The following describes two proteins that form a bound complex.

Contacts between the two chains:
Residue F87 in the first protein interacts with residue A38 in the second protein (closest heavy-atom distance 3.6 Å).
Residue R113 in the first protein is in contact with residue D21 in the second protein (closest heavy-atom distance 3.2 Å).
Residue T88 in the first protein interacts with residue Y37 in the second protein (closest heavy-atom distance 3.0 Å).
Residue I18 in the first protein interacts with residue T17 in the second protein (closest heavy-atom distance 3.1 Å).
Residue G49 in the first protein contacts residue V23 in the second protein (closest heavy-atom distance 3.8 Å).
Residue T115 in the first protein interacts with residue S117 in the second protein (closest heavy-atom distance 4.2 Å).
Residue Y46 in the first protein is in contact with residue S117 in the second protein (closest heavy-atom distance 2.9 Å).
Residue F87 in the first protein contacts residue Y37 in the second protein (closest heavy-atom distance 4.0 Å).
Residue S86 in the first protein contacts residue I36 in the second protein (closest heavy-atom distance 3.4 Å).
Residue S86 in the first protein contacts residue I25 in the second protein (closest heavy-atom distance 4.1 Å).
Residue R90 in the first protein contacts residue L116 in the second protein (closest heavy-atom distance 3.2 Å).
Residue S86 in the first protein is in contact with residue A38 in the second protein (closest heavy-atom distance 3.7 Å).
Residue S48 in the first protein interacts with residue Y114 in the second protein (closest heavy-atom distance 4.7 Å).
Residue Y50 in the first protein interacts with residue C24 in the second protein (closest heavy-atom distance 3.9 Å).
Residue R90 in the first protein interacts with residue N40 in the second protein (closest heavy-atom distance 3.5 Å).
Residue S84 in the first protein interacts with residue D26 in the second protein (closest heavy-atom distance 3.5 Å).
Residue A85 in the first protein contacts residue I25 in the second protein (closest heavy-atom distance 4.2 Å).
Residue A85 in the first protein contacts residue I36 in the second protein (closest heavy-atom distance 3.9 Å).
Residue S48 in the first protein contacts residue V23 in the second protein (closest heavy-atom distance 4.5 Å).
Residue T88 in the first protein interacts with residue A38 in the second protein (closest heavy-atom distance 3.7 Å).
Residue R90 in the first protein is in contact with residue I41 in the second protein (closest heavy-atom distance 3.0 Å).
Residue I18 in the first protein contacts residue S117 in the second protein (closest heavy-atom distance 3.8 Å).
Residue T111 in the first protein interacts with residue D21 in the second protein (closest heavy-atom distance 4.7 Å).
Residue T88 in the first protein is in contact with residue I112 in the second protein (closest heavy-atom distance 4.4 Å).
Residue F87 in the first protein is in contact with residue V23 in the second protein (closest heavy-atom distance 4.5 Å).
Residue Y46 in the first protein is in contact with residue Y114 in the second protein (closest heavy-atom distance 3.3 Å).
Residue I18 in the first protein interacts with residue V19 in the second protein (closest heavy-atom distance 4.3 Å).
Residue S86 in the first protein is in contact with residue V23 in the second protein (closest heavy-atom distance 4.0 Å).
Residue A85 in the first protein contacts residue I35 in the second protein (closest heavy-atom distance 4.3 Å).
Residue T88 in the first protein contacts residue Y114 in the second protein (closest heavy-atom distance 4.6 Å).
Residue G82 in the first protein contacts residue T28 in the second protein (closest heavy-atom distance 3.1 Å).
Residue S48 in the first protein is in contact with residue D21 in the second protein (closest heavy-atom distance 2.6 Å).
Residue T88 in the first protein contacts residue I45 in the second protein (closest heavy-atom distance 4.6 Å).
Residue R113 in the first protein contacts residue Y114 in the second protein (closest heavy-atom distance 3.7 Å).
Residue T88 in the first protein contacts residue D39 in the second protein (closest heavy-atom distance 3.4 Å).
Residue R113 in the first protein interacts with residue S117 in the second protein (closest heavy-atom distance 3.9 Å).
Residue S86 in the first protein is in contact with residue F108 in the second protein (closest heavy-atom distance 4.4 Å).
Residue T88 in the first protein contacts residue I41 in the second protein (closest heavy-atom distance 4.3 Å).
Residue Y46 in the first protein interacts with residue L116 in the second protein (closest heavy-atom distance 3.1 Å).
Residue S83 in the first protein is in contact with residue T28 in the second protein (closest heavy-atom distance 3.5 Å).
Residue S84 in the first protein contacts residue I25 in the second protein (closest heavy-atom distance 3.8 Å).
Residue S86 in the first protein interacts with residue Y37 in the second protein (closest heavy-atom distance 3.5 Å).
Residue E75 in the first protein is in contact with residue D39 in the second protein (closest heavy-atom distance 3.2 Å).
Residue I77 in the first protein is in contact with residue A38 in the second protein (closest heavy-atom distance 4.2 Å).
Residue Y46 in the first protein interacts with residue I41 in the second protein (closest heavy-atom distance 4.5 Å).
Residue R90 in the first protein contacts residue Q43 in the second protein (closest heavy-atom distance 3.0 Å).
Residue E75 in the first protein is in contact with residue N40 in the second protein (closest heavy-atom distance 4.6 Å).
Residue Y50 in the first protein interacts with residue I25 in the second protein (closest heavy-atom distance 3.6 Å).
Residue S83 in the first protein interacts with residue D26 in the second protein (closest heavy-atom distance 4.1 Å).
Residue R113 in the first protein contacts residue V19 in the second protein (closest heavy-atom distance 3.9 Å).
Residue S83 in the first protein is in contact with residue W27 in the second protein (closest heavy-atom distance 3.7 Å).
Residue Q20 in the first protein interacts with residue D21 in the second protein (closest heavy-atom distance 4.1 Å).
Residue E75 in the first protein interacts with residue A38 in the second protein (closest heavy-atom distance 3.3 Å).
Residue T88 in the first protein is in contact with residue N40 in the second protein (closest heavy-atom distance 4.1 Å).
Residue R90 in the first protein contacts residue D44 in the second protein (closest heavy-atom distance 4.5 Å).
Residue N7 in the first protein interacts with residue L8 in the second protein (closest heavy-atom distance 4.7 Å).
Residue V74 in the first protein is in contact with residue N40 in the second protein (closest heavy-atom distance 4.3 Å).
Residue R113 in the first protein is in contact with residue Q20 in the second protein (closest heavy-atom distance 3.4 Å).
Residue T6 in the first protein contacts residue T6 in the second protein (closest heavy-atom distance 4.4 Å).
Residue V89 in the first protein contacts residue N40 in the second protein (closest heavy-atom distance 3.9 Å).

Sequence of the first protein:
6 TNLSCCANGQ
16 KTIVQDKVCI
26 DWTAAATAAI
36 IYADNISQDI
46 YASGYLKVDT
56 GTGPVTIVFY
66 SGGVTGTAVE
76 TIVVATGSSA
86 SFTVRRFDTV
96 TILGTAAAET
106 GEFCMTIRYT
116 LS

Sequence of the second protein:
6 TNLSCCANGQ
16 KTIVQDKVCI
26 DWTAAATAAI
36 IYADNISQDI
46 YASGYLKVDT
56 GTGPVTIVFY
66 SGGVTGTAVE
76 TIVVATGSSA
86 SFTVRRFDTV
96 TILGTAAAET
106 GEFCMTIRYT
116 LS